Sequence of protein 1:
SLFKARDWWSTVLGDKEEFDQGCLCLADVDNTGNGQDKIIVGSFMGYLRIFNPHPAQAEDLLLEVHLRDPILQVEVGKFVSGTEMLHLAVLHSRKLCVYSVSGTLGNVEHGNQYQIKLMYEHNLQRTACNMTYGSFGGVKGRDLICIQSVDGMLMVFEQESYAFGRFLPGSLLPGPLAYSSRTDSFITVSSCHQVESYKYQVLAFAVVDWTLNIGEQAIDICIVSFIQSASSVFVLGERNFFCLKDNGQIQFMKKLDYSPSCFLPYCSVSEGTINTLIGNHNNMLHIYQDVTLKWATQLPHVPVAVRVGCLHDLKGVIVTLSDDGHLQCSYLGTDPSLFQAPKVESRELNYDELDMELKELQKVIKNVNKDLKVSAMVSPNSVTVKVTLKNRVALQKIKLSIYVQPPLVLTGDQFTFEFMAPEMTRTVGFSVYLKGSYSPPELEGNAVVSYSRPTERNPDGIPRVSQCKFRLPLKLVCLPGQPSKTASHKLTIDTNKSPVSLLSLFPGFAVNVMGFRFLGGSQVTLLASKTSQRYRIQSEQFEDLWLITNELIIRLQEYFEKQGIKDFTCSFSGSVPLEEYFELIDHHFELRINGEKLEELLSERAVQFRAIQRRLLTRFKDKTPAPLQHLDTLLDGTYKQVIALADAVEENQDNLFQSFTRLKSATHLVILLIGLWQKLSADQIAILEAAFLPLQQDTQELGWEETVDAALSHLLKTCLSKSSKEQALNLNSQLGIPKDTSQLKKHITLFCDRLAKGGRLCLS

Contacts between the two chains:
Residue K456 in protein 1 contacts residue E524 in protein 2 (closest heavy-atom distance 3.1 Å).
Residue T763 in protein 1 contacts residue E548 in protein 2 (closest heavy-atom distance 3.2 Å).
Residue Q367 in protein 1 contacts residue R439 in protein 2 (closest heavy-atom distance 3.0 Å).
Residue L381 in protein 1 interacts with residue L460 in protein 2 (closest heavy-atom distance 3.8 Å).
Residue A774 in protein 1 interacts with residue V540 in protein 2 (closest heavy-atom distance 3.5 Å).
Residue S507 in protein 1 interacts with residue L521 in protein 2 (closest heavy-atom distance 3.5 Å).
Residue A754 in protein 1 interacts with residue L538 in protein 2 (closest heavy-atom distance 3.8 Å).
Residue Q761 in protein 1 is in contact with residue R531 in protein 2 (closest heavy-atom distance 3.0 Å).
Residue L385 in protein 1 is in contact with residue L460 in protein 2 (closest heavy-atom distance 3.5 Å).
Residue L766 in protein 1 contacts residue L547 in protein 2 (closest heavy-atom distance 3.7 Å).
Residue L827 in protein 1 is in contact with residue L514 in protein 2 (closest heavy-atom distance 3.6 Å).
Residue L799 in protein 1 contacts residue N544 in protein 2 (closest heavy-atom distance 3.2 Å).
Residue V522 in protein 1 is in contact with residue S573 in protein 2 (closest heavy-atom distance 2.9 Å).
Residue A775 in protein 1 contacts residue L538 in protein 2 (closest heavy-atom distance 3.8 Å).
Residue P758 in protein 1 is in contact with residue P537 in protein 2 (closest heavy-atom distance 3.7 Å).
Residue V395 in protein 1 is in contact with residue L470 in protein 2 (closest heavy-atom distance 3.6 Å).
Residue Q524 in protein 1 interacts with residue E570 in protein 2 (closest heavy-atom distance 3.6 Å).
Residue Q524 in protein 1 is in contact with residue F533 in protein 2 (closest heavy-atom distance 3.2 Å).
Residue Q764 in protein 1 interacts with residue K499 in protein 2 (closest heavy-atom distance 3.3 Å).
Residue I392 in protein 1 interacts with residue V467 in protein 2 (closest heavy-atom distance 3.5 Å).
Residue E384 in protein 1 contacts residue R464 in protein 2 (closest heavy-atom distance 3.3 Å).
Residue S828 in protein 1 is in contact with residue A510 in protein 2 (closest heavy-atom distance 2.7 Å).
Residue H778 in protein 1 interacts with residue P541 in protein 2 (closest heavy-atom distance 3.5 Å).
Residue Q760 in protein 1 is in contact with residue F534 in protein 2 (closest heavy-atom distance 3.4 Å).
Residue L381 in protein 1 interacts with residue L457 in protein 2 (closest heavy-atom distance 3.6 Å).
Residue A775 in protein 1 interacts with residue V540 in protein 2 (closest heavy-atom distance 3.8 Å).
Residue K370 in protein 1 is in contact with residue A446 in protein 2 (closest heavy-atom distance 3.7 Å).
Residue L376 in protein 1 interacts with residue L457 in protein 2 (closest heavy-atom distance 3.8 Å).
Residue S523 in protein 1 interacts with residue S573 in protein 2 (closest heavy-atom distance 3.5 Å).
Residue I519 in protein 1 contacts residue E471 in protein 2 (closest heavy-atom distance 3.1 Å).
Residue E765 in protein 1 is in contact with residue E548 in protein 2 (closest heavy-atom distance 3.0 Å).
Residue R521 in protein 1 contacts residue P575 in protein 2 (closest heavy-atom distance 3.3 Å).
Residue P520 in protein 1 interacts with residue P575 in protein 2 (closest heavy-atom distance 3.2 Å).
Residue L388 in protein 1 is in contact with residue R464 in protein 2 (closest heavy-atom distance 3.8 Å).
Residue S828 in protein 1 interacts with residue R511 in protein 2 (closest heavy-atom distance 3.8 Å).
Residue L376 in protein 1 is in contact with residue Y456 in protein 2 (closest heavy-atom distance 3.9 Å).
Residue K370 in protein 1 interacts with residue A443 in protein 2 (closest heavy-atom distance 3.9 Å).
Residue V391 in protein 1 is in contact with residue V467 in protein 2 (closest heavy-atom distance 3.7 Å).
Residue I751 in protein 1 contacts residue L514 in protein 2 (closest heavy-atom distance 3.7 Å).
Residue R514 in protein 1 interacts with residue E471 in protein 2 (closest heavy-atom distance 3.3 Å).
Residue Q760 in protein 1 interacts with residue K535 in protein 2 (closest heavy-atom distance 3.5 Å).
Residue L381 in protein 1 contacts residue Y456 in protein 2 (closest heavy-atom distance 3.6 Å).
Residue Y460 in protein 1 is in contact with residue A532 in protein 2 (closest heavy-atom distance 3.6 Å).
Residue N503 in protein 1 is in contact with residue F533 in protein 2 (closest heavy-atom distance 3.3 Å).
Residue V522 in protein 1 is in contact with residue C519 in protein 2 (closest heavy-atom distance 3.8 Å).
Residue Q471 in protein 1 interacts with residue E524 in protein 2 (closest heavy-atom distance 3.3 Å).
Residue T512 in protein 1 is in contact with residue E471 in protein 2 (closest heavy-atom distance 3.1 Å).
Residue L385 in protein 1 contacts residue Y456 in protein 2 (closest heavy-atom distance 3.9 Å).
Residue R521 in protein 1 contacts residue T574 in protein 2 (closest heavy-atom distance 3.4 Å).
Residue L388 in protein 1 is in contact with residue V467 in protein 2 (closest heavy-atom distance 3.3 Å).
Residue E765 in protein 1 contacts residue P546 in protein 2 (closest heavy-atom distance 3.5 Å).
Residue H778 in protein 1 contacts residue P512 in protein 2 (closest heavy-atom distance 3.5 Å).
Residue K526 in protein 1 interacts with residue E570 in protein 2 (closest heavy-atom distance 3.4 Å).
Residue R521 in protein 1 is in contact with residue S573 in protein 2 (closest heavy-atom distance 3.3 Å).
Residue L827 in protein 1 contacts residue P512 in protein 2 (closest heavy-atom distance 3.2 Å).
Residue D382 in protein 1 contacts residue Y456 in protein 2 (closest heavy-atom distance 3.2 Å).
Residue N515 in protein 1 contacts residue Q468 in protein 2 (closest heavy-atom distance 3.5 Å).
Residue L766 in protein 1 is in contact with residue P546 in protein 2 (closest heavy-atom distance 3.5 Å).
Residue V505 in protein 1 is in contact with residue F533 in protein 2 (closest heavy-atom distance 3.7 Å).
Residue Y460 in protein 1 interacts with residue F533 in protein 2 (closest heavy-atom distance 3.3 Å).

Sequence of protein 2:
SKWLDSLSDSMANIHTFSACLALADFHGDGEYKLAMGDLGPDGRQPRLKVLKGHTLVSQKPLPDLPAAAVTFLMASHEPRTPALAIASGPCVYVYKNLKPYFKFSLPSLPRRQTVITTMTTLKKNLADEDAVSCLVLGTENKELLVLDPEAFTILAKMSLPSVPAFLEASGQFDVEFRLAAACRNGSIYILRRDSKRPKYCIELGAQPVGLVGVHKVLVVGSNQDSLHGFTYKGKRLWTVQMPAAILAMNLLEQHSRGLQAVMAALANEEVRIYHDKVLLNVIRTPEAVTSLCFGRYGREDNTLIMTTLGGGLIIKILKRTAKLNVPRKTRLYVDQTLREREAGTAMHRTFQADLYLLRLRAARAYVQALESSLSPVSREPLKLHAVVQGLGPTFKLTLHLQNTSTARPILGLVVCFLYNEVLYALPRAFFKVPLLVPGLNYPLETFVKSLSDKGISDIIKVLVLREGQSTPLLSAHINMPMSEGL

These two protein chains interact to form a complex.